This data describes a binding interaction between two proteins.

Sequence of the second protein:
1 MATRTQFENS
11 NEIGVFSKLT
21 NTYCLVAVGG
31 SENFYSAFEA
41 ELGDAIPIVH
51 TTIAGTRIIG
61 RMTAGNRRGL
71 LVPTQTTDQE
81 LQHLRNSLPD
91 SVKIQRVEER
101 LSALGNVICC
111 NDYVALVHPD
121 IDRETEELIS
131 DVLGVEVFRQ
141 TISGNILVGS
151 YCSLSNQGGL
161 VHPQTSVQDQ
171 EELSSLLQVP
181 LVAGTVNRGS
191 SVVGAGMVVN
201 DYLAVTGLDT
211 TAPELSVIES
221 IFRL

Sequence of the first protein:
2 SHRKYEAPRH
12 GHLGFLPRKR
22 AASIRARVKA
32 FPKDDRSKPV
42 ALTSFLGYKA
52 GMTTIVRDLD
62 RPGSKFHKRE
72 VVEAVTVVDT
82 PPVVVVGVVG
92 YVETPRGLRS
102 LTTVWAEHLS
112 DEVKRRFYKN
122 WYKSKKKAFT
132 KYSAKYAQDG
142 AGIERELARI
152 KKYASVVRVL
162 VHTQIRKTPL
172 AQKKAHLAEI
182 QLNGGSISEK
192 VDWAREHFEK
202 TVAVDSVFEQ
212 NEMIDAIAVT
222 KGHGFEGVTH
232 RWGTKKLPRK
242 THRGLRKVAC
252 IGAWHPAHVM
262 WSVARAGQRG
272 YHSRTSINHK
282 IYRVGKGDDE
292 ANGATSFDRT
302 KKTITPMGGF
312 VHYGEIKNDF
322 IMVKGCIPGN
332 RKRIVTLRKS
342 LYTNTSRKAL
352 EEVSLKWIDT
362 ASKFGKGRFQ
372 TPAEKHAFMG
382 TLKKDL

Residue-level contacts at the interface:
Residue K66 in the first protein is in contact with residue G55 in the second protein (closest heavy-atom distance 4.9 Å).